Residue-level contacts at the interface:
Residue Y54 in protein 2 is in contact with residue A13 in protein 1 (closest heavy-atom distance 3.4 Å).
Residue A78 in protein 2 is in contact with residue F12 in protein 1 (closest heavy-atom distance 3.3 Å).
Residue Y42 in protein 2 contacts residue W9 in protein 1 (closest heavy-atom distance 3.1 Å).
Residue N178 in protein 2 contacts residue K37 in protein 1 (closest heavy-atom distance 3.5 Å).
Residue F75 in protein 2 interacts with residue F12 in protein 1 (closest heavy-atom distance 3.7 Å).
Residue F75 in protein 2 is in contact with residue W9 in protein 1 (closest heavy-atom distance 3.6 Å).
Residue F38 in protein 2 is in contact with residue W9 in protein 1 (closest heavy-atom distance 3.9 Å).
Residue L97 in protein 2 interacts with residue A16 in protein 1 (closest heavy-atom distance 3.7 Å).
Residue I114 in protein 2 is in contact with residue W20 in protein 1 (closest heavy-atom distance 4.3 Å).
Residue M180 in protein 2 interacts with residue Q39 in protein 1 (closest heavy-atom distance 4.3 Å).
Residue F159 in protein 2 contacts residue I18 in protein 1 (closest heavy-atom distance 4.2 Å).
Residue F159 in protein 2 interacts with residue G19 in protein 1 (closest heavy-atom distance 4.7 Å).
Residue Y42 in protein 2 contacts residue F12 in protein 1 (closest heavy-atom distance 3.5 Å).
Residue Y42 in protein 2 interacts with residue A13 in protein 1 (closest heavy-atom distance 4.2 Å).
Residue Y98 in protein 2 contacts residue A17 in protein 1 (closest heavy-atom distance 3.2 Å).
Residue M180 in protein 2 contacts residue D40 in protein 1 (closest heavy-atom distance 4.2 Å).
Residue L79 in protein 2 interacts with residue F12 in protein 1 (closest heavy-atom distance 3.7 Å).
Residue M111 in protein 2 interacts with residue W20 in protein 1 (closest heavy-atom distance 4.3 Å).
Residue Y119 in protein 2 interacts with residue W20 in protein 1 (closest heavy-atom distance 4.3 Å).
Residue I114 in protein 2 interacts with residue A16 in protein 1 (closest heavy-atom distance 4.4 Å).
Residue I118 in protein 2 contacts residue W20 in protein 1 (closest heavy-atom distance 3.9 Å).
Residue Y98 in protein 2 is in contact with residue G19 in protein 1 (closest heavy-atom distance 4.3 Å).
Residue L97 in protein 2 interacts with residue F12 in protein 1 (closest heavy-atom distance 4.5 Å).
Residue L79 in protein 2 interacts with residue A8 in protein 1 (closest heavy-atom distance 3.4 Å).
Residue H138 in protein 2 interacts with residue W20 in protein 1 (closest heavy-atom distance 3.9 Å).
Residue V115 in protein 2 interacts with residue W20 in protein 1 (closest heavy-atom distance 3.6 Å).
Residue L79 in protein 2 is in contact with residue P11 in protein 1 (closest heavy-atom distance 3.6 Å).
Residue L83 in protein 2 is in contact with residue P11 in protein 1 (closest heavy-atom distance 3.6 Å).
Residue Y54 in protein 2 interacts with residue F12 in protein 1 (closest heavy-atom distance 2.5 Å).
Residue N178 in protein 2 is in contact with residue N36 in protein 1 (closest heavy-atom distance 3.7 Å).
Residue F142 in protein 2 is in contact with residue G19 in protein 1 (closest heavy-atom distance 2.9 Å).
Residue T94 in protein 2 interacts with residue A15 in protein 1 (closest heavy-atom distance 2.6 Å).
Residue F62 in protein 2 interacts with residue F12 in protein 1 (closest heavy-atom distance 3.7 Å).
Residue T94 in protein 2 interacts with residue I18 in protein 1 (closest heavy-atom distance 3.9 Å).
Residue R22 in protein 2 is in contact with residue W55 in protein 1 (closest heavy-atom distance 3.4 Å).
Residue E27 in protein 2 contacts residue W9 in protein 1 (closest heavy-atom distance 3.4 Å).
Residue Y98 in protein 2 interacts with residue A16 in protein 1 (closest heavy-atom distance 2.6 Å).
Residue F142 in protein 2 interacts with residue W20 in protein 1 (closest heavy-atom distance 4.4 Å).
Residue F24 in protein 2 is in contact with residue W9 in protein 1 (closest heavy-atom distance 4.2 Å).
Residue F75 in protein 2 interacts with residue A8 in protein 1 (closest heavy-atom distance 4.1 Å).
Residue L58 in protein 2 interacts with residue F12 in protein 1 (closest heavy-atom distance 3.5 Å).
Residue L20 in protein 2 interacts with residue A8 in protein 1 (closest heavy-atom distance 3.9 Å).
Residue V33 in protein 2 is in contact with residue W9 in protein 1 (closest heavy-atom distance 4.4 Å).
Residue M146 in protein 2 is in contact with residue G19 in protein 1 (closest heavy-atom distance 4.7 Å).
Residue Y98 in protein 2 contacts residue A15 in protein 1 (closest heavy-atom distance 4.3 Å).
Residue G23 in protein 2 interacts with residue W9 in protein 1 (closest heavy-atom distance 4.7 Å).
Residue Y98 in protein 2 contacts residue W20 in protein 1 (closest heavy-atom distance 2.9 Å).
Residue L82 in protein 2 interacts with residue P11 in protein 1 (closest heavy-atom distance 3.8 Å).
Residue W93 in protein 2 is in contact with residue A15 in protein 1 (closest heavy-atom distance 3.7 Å).
Residue W93 in protein 2 contacts residue F12 in protein 1 (closest heavy-atom distance 3.8 Å).
Residue I41 in protein 2 contacts residue W9 in protein 1 (closest heavy-atom distance 3.8 Å).
Residue M121 in protein 2 contacts residue A13 in protein 1 (closest heavy-atom distance 4.2 Å).
Residue H138 in protein 2 contacts residue M21 in protein 1 (closest heavy-atom distance 4.0 Å).
Residue I118 in protein 2 is in contact with residue A16 in protein 1 (closest heavy-atom distance 3.5 Å).
Residue L82 in protein 2 interacts with residue F12 in protein 1 (closest heavy-atom distance 3.5 Å).
Residue Y54 in protein 2 contacts residue A16 in protein 1 (closest heavy-atom distance 3.8 Å).
Residue T94 in protein 2 interacts with residue A16 in protein 1 (closest heavy-atom distance 4.6 Å).
Residue L82 in protein 2 contacts residue A15 in protein 1 (closest heavy-atom distance 4.1 Å).
Residue Y98 in protein 2 interacts with residue I18 in protein 1 (closest heavy-atom distance 2.5 Å).
Residue G23 in protein 2 is in contact with residue G5 in protein 1 (closest heavy-atom distance 4.4 Å).

Sequence of protein 1:
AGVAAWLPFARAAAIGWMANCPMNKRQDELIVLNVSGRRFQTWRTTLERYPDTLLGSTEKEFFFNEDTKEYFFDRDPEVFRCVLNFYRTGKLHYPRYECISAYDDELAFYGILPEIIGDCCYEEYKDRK

Sequence of protein 2:
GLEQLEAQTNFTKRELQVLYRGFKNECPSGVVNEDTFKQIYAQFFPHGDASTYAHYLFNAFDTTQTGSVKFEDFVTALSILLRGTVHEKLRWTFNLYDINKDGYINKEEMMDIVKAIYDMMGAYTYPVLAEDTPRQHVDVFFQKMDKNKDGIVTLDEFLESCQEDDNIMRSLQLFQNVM

These two protein chains interact to form a complex.